Sequence of the second protein:
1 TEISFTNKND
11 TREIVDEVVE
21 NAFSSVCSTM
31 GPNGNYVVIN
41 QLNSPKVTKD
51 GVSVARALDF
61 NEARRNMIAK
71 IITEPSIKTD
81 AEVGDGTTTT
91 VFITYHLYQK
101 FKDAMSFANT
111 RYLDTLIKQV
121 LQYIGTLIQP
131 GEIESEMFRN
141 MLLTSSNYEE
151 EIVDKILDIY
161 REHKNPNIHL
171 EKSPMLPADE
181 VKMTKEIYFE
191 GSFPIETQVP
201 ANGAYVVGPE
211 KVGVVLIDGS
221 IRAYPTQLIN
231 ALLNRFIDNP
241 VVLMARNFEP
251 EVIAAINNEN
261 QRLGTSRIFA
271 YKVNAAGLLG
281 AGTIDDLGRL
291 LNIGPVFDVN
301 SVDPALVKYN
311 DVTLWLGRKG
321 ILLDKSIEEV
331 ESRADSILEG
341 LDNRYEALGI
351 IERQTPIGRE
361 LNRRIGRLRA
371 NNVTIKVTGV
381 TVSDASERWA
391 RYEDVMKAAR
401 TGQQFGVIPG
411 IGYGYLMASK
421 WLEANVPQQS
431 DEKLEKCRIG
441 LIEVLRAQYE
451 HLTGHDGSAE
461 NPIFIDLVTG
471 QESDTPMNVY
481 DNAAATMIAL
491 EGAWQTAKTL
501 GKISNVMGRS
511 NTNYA

These two protein chains interact to form a complex.

Residue-level contacts at the interface:
Residue V37 in the second protein contacts residue R509 in the first protein (closest heavy-atom distance 3.8 Å).
Residue A57 in the second protein is in contact with residue N513 in the first protein (closest heavy-atom distance 3.5 Å).
Residue I39 in the second protein interacts with residue N513 in the first protein (closest heavy-atom distance 3.4 Å).
Residue S24 in the second protein contacts residue R509 in the first protein (closest heavy-atom distance 3.4 Å).
Residue N40 in the second protein is in contact with residue N513 in the first protein (closest heavy-atom distance 3.2 Å).
Residue Y36 in the second protein is in contact with residue M507 in the first protein (closest heavy-atom distance 3.9 Å).
Residue P174 in the second protein is in contact with residue N247 in the first protein (closest heavy-atom distance 3.4 Å).
Residue L42 in the second protein is in contact with residue Y514 in the first protein (closest heavy-atom distance 3.5 Å).
Residue P174 in the second protein is in contact with residue A276 in the first protein (closest heavy-atom distance 3.6 Å).
Residue V54 in the second protein interacts with residue N511 in the first protein (closest heavy-atom distance 3.6 Å).
Residue N21 in the second protein interacts with residue N7 in the first protein (closest heavy-atom distance 3.6 Å).
Residue N61 in the second protein contacts residue I3 in the first protein (closest heavy-atom distance 3.6 Å).
Residue Y36 in the second protein is in contact with residue I503 in the first protein (closest heavy-atom distance 3.9 Å).
Residue G379 in the second protein is in contact with residue A276 in the first protein (closest heavy-atom distance 3.3 Å).
Residue I39 in the second protein is in contact with residue N511 in the first protein (closest heavy-atom distance 3.4 Å).
Residue V38 in the second protein contacts residue M507 in the first protein (closest heavy-atom distance 3.6 Å).
Residue V38 in the second protein is in contact with residue S510 in the first protein (closest heavy-atom distance 3.4 Å).
Residue N35 in the second protein interacts with residue R509 in the first protein (closest heavy-atom distance 3.4 Å).
Residue K182 in the second protein interacts with residue R222 in the first protein (closest heavy-atom distance 3.8 Å).
Residue E180 in the second protein is in contact with residue R222 in the first protein (closest heavy-atom distance 3.5 Å).
Residue N21 in the second protein contacts residue F5 in the first protein (closest heavy-atom distance 3.2 Å).
Residue P45 in the second protein contacts residue K70 in the first protein (closest heavy-atom distance 3.6 Å).
Residue P32 in the second protein is in contact with residue S106 in the first protein (closest heavy-atom distance 2.6 Å).
Residue N478 in the second protein contacts residue R111 in the first protein (closest heavy-atom distance 3.2 Å).
Residue N43 in the second protein contacts residue Y514 in the first protein (closest heavy-atom distance 3.4 Å).
Residue N35 in the second protein interacts with residue V506 in the first protein (closest heavy-atom distance 2.8 Å).
Residue Q41 in the second protein is in contact with residue A515 in the first protein (closest heavy-atom distance 3.0 Å).
Residue L42 in the second protein is in contact with residue N513 in the first protein (closest heavy-atom distance 3.6 Å).
Residue A57 in the second protein is in contact with residue T512 in the first protein (closest heavy-atom distance 3.5 Å).
Residue N478 in the second protein contacts residue F107 in the first protein (closest heavy-atom distance 3.6 Å).
Residue P174 in the second protein interacts with residue R246 in the first protein (closest heavy-atom distance 3.7 Å).
Residue L176 in the second protein contacts residue L278 in the first protein (closest heavy-atom distance 3.7 Å).
Residue Y36 in the second protein is in contact with residue V506 in the first protein (closest heavy-atom distance 2.8 Å).
Residue V380 in the second protein interacts with residue L278 in the first protein (closest heavy-atom distance 3.8 Å).
Residue N33 in the second protein contacts residue S106 in the first protein (closest heavy-atom distance 3.1 Å).
Residue V37 in the second protein interacts with residue N511 in the first protein (closest heavy-atom distance 3.4 Å).
Residue V380 in the second protein interacts with residue I357 in the first protein (closest heavy-atom distance 3.8 Å).
Residue P177 in the second protein is in contact with residue R246 in the first protein (closest heavy-atom distance 3.9 Å).
Residue P45 in the second protein contacts residue M67 in the first protein (closest heavy-atom distance 3.2 Å).
Residue V380 in the second protein is in contact with residue A276 in the first protein (closest heavy-atom distance 2.9 Å).
Residue Q41 in the second protein interacts with residue N513 in the first protein (closest heavy-atom distance 3.2 Å).
Residue N40 in the second protein contacts residue N511 in the first protein (closest heavy-atom distance 3.3 Å).
Residue V38 in the second protein interacts with residue N511 in the first protein (closest heavy-atom distance 3.2 Å).
Residue D59 in the second protein contacts residue T512 in the first protein (closest heavy-atom distance 3.2 Å).
Residue N40 in the second protein interacts with residue M67 in the first protein (closest heavy-atom distance 3.3 Å).
Residue Y36 in the second protein interacts with residue R509 in the first protein (closest heavy-atom distance 3.5 Å).
Residue N35 in the second protein is in contact with residue G508 in the first protein (closest heavy-atom distance 3.9 Å).
Residue A57 in the second protein contacts residue N511 in the first protein (closest heavy-atom distance 3.2 Å).
Residue G34 in the second protein is in contact with residue V506 in the first protein (closest heavy-atom distance 3.3 Å).
Residue S28 in the second protein is in contact with residue R509 in the first protein (closest heavy-atom distance 2.6 Å).
Residue L176 in the second protein is in contact with residue G277 in the first protein (closest heavy-atom distance 3.3 Å).
Residue P45 in the second protein contacts residue I71 in the first protein (closest heavy-atom distance 3.7 Å).
Residue N35 in the second protein is in contact with residue M507 in the first protein (closest heavy-atom distance 3.8 Å).
Residue L58 in the second protein contacts residue F5 in the first protein (closest heavy-atom distance 3.7 Å).
Residue L176 in the second protein interacts with residue A276 in the first protein (closest heavy-atom distance 3.6 Å).
Residue V38 in the second protein contacts residue R509 in the first protein (closest heavy-atom distance 3.9 Å).
Residue L176 in the second protein interacts with residue R246 in the first protein (closest heavy-atom distance 3.7 Å).
Residue Y36 in the second protein is in contact with residue G508 in the first protein (closest heavy-atom distance 3.2 Å).
Residue M175 in the second protein interacts with residue R246 in the first protein (closest heavy-atom distance 3.5 Å).
Residue N33 in the second protein contacts residue M105 in the first protein (closest heavy-atom distance 3.3 Å).

Sequence of the first protein:
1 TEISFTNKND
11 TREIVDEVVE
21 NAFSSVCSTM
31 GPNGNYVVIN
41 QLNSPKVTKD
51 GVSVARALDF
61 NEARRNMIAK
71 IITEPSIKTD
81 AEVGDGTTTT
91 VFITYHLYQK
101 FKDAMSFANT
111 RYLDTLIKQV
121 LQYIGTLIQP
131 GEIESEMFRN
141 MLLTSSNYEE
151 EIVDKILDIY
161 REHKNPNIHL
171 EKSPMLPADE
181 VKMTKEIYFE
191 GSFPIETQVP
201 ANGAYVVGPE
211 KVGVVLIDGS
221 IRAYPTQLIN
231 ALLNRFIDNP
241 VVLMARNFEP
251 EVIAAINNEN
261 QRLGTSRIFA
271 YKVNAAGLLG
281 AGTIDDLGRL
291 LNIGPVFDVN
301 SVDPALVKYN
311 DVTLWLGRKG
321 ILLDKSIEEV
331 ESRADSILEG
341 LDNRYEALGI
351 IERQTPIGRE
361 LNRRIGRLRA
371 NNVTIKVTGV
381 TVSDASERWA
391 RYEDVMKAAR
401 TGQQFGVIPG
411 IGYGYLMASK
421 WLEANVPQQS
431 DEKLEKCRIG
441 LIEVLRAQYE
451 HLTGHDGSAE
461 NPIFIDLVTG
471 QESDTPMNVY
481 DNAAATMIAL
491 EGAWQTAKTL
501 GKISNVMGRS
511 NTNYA